The following describes two proteins that form a bound complex.

Sequence of chain B:
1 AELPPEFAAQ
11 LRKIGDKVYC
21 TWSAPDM

Sequence of chain A:
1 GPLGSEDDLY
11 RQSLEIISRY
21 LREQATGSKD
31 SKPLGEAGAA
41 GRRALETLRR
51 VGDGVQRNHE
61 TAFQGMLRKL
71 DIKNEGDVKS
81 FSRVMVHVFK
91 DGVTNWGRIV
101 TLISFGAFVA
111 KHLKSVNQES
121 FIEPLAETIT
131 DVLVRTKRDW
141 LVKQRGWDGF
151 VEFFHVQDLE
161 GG

Interface contacts:
Residue V55 in chain A contacts residue I14 in chain B (closest heavy-atom distance 4.4 Å).
Residue V84 in chain A contacts residue A8 in chain B (closest heavy-atom distance 3.7 Å).
Residue F153 in chain A is in contact with residue S23 in chain B (closest heavy-atom distance 3.7 Å).
Residue H87 in chain A contacts residue A8 in chain B (closest heavy-atom distance 3.7 Å).
Residue M66 in chain A contacts residue I14 in chain B (closest heavy-atom distance 4.2 Å).
Residue F105 in chain A contacts residue F7 in chain B (closest heavy-atom distance 4.5 Å).
Residue D71 in chain A interacts with residue E2 in chain B (closest heavy-atom distance 2.8 Å).
Residue L70 in chain A is in contact with residue L3 in chain B (closest heavy-atom distance 3.6 Å).
Residue G54 in chain A contacts residue W22 in chain B (closest heavy-atom distance 4.6 Å).
Residue V156 in chain A is in contact with residue P25 in chain B (closest heavy-atom distance 4.2 Å).
Residue F105 in chain A contacts residue L11 in chain B (closest heavy-atom distance 3.5 Å).
Residue F153 in chain A contacts residue Y19 in chain B (closest heavy-atom distance 3.7 Å).
Residue H59 in chain A is in contact with residue K17 in chain B (closest heavy-atom distance 3.9 Å).
Residue K69 in chain A interacts with residue E2 in chain B (closest heavy-atom distance 4.5 Å).
Residue V88 in chain A is in contact with residue L11 in chain B (closest heavy-atom distance 4.0 Å).
Residue V84 in chain A contacts residue L11 in chain B (closest heavy-atom distance 3.5 Å).
Residue N95 in chain A is in contact with residue Y19 in chain B (closest heavy-atom distance 3.2 Å).
Residue T101 in chain A contacts residue V18 in chain B (closest heavy-atom distance 4.2 Å).
Residue F63 in chain A contacts residue I14 in chain B (closest heavy-atom distance 4.2 Å).
Residue Q157 in chain A interacts with residue P25 in chain B (closest heavy-atom distance 4.2 Å).
Residue K69 in chain A is in contact with residue P4 in chain B (closest heavy-atom distance 4.4 Å).
Residue L102 in chain A contacts residue L11 in chain B (closest heavy-atom distance 4.2 Å).
Residue S80 in chain A is in contact with residue L3 in chain B (closest heavy-atom distance 3.6 Å).
Residue V156 in chain A is in contact with residue S23 in chain B (closest heavy-atom distance 4.2 Å).
Residue T101 in chain A contacts residue G15 in chain B (closest heavy-atom distance 3.3 Å).
Residue V84 in chain A is in contact with residue F7 in chain B (closest heavy-atom distance 4.0 Å).
Residue F153 in chain A interacts with residue W22 in chain B (closest heavy-atom distance 4.2 Å).
Residue V51 in chain A contacts residue W22 in chain B (closest heavy-atom distance 3.9 Å).
Residue H59 in chain A interacts with residue V18 in chain B (closest heavy-atom distance 4.3 Å).
Residue V55 in chain A is in contact with residue W22 in chain B (closest heavy-atom distance 3.6 Å).
Residue R98 in chain A is in contact with residue D16 in chain B (closest heavy-atom distance 2.5 Å).
Residue Q157 in chain A contacts residue D26 in chain B (closest heavy-atom distance 2.5 Å).
Residue M66 in chain A is in contact with residue F7 in chain B (closest heavy-atom distance 3.4 Å).
Residue H59 in chain A contacts residue I14 in chain B (closest heavy-atom distance 3.4 Å).
Residue V156 in chain A contacts residue W22 in chain B (closest heavy-atom distance 3.8 Å).
Residue M66 in chain A interacts with residue E6 in chain B (closest heavy-atom distance 3.8 Å).
Residue M66 in chain A interacts with residue Q10 in chain B (closest heavy-atom distance 3.4 Å).
Residue Q157 in chain A contacts residue W22 in chain B (closest heavy-atom distance 4.3 Å).
Residue V84 in chain A is in contact with residue L3 in chain B (closest heavy-atom distance 4.4 Å).
Residue D71 in chain A contacts residue A1 in chain B (closest heavy-atom distance 2.5 Å).
Residue G97 in chain A contacts residue Y19 in chain B (closest heavy-atom distance 3.5 Å).
Residue F154 in chain A is in contact with residue W22 in chain B (closest heavy-atom distance 3.5 Å).
Residue A62 in chain A is in contact with residue I14 in chain B (closest heavy-atom distance 4.1 Å).
Residue F63 in chain A is in contact with residue L11 in chain B (closest heavy-atom distance 4.0 Å).
Residue R98 in chain A contacts residue G15 in chain B (closest heavy-atom distance 3.7 Å).
Residue V55 in chain A is in contact with residue V18 in chain B (closest heavy-atom distance 3.5 Å).
Residue K69 in chain A contacts residue F7 in chain B (closest heavy-atom distance 3.8 Å).
Residue G97 in chain A is in contact with residue V18 in chain B (closest heavy-atom distance 3.9 Å).
Residue V100 in chain A interacts with residue V18 in chain B (closest heavy-atom distance 4.2 Å).
Residue T101 in chain A contacts residue L11 in chain B (closest heavy-atom distance 3.7 Å).
Residue V88 in chain A interacts with residue A8 in chain B (closest heavy-atom distance 4.0 Å).
Residue V88 in chain A interacts with residue R12 in chain B (closest heavy-atom distance 3.2 Å).
Residue D91 in chain A contacts residue R12 in chain B (closest heavy-atom distance 3.8 Å).
Residue R98 in chain A interacts with residue R12 in chain B (closest heavy-atom distance 3.3 Å).
Residue G97 in chain A interacts with residue G15 in chain B (closest heavy-atom distance 3.5 Å).
Residue R50 in chain A contacts residue W22 in chain B (closest heavy-atom distance 3.5 Å).
Residue T101 in chain A contacts residue I14 in chain B (closest heavy-atom distance 3.9 Å).
Residue K69 in chain A is in contact with residue E6 in chain B (closest heavy-atom distance 2.5 Å).
Residue L70 in chain A interacts with residue F7 in chain B (closest heavy-atom distance 3.7 Å).
Residue M66 in chain A is in contact with residue L11 in chain B (closest heavy-atom distance 3.6 Å).